Sequence of the first protein:
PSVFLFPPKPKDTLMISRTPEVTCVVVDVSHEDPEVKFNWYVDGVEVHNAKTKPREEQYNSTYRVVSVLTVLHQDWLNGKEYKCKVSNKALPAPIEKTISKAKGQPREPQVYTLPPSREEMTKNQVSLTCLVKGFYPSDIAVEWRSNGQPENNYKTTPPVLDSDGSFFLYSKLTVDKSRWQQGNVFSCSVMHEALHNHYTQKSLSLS

Sequence of the second protein:
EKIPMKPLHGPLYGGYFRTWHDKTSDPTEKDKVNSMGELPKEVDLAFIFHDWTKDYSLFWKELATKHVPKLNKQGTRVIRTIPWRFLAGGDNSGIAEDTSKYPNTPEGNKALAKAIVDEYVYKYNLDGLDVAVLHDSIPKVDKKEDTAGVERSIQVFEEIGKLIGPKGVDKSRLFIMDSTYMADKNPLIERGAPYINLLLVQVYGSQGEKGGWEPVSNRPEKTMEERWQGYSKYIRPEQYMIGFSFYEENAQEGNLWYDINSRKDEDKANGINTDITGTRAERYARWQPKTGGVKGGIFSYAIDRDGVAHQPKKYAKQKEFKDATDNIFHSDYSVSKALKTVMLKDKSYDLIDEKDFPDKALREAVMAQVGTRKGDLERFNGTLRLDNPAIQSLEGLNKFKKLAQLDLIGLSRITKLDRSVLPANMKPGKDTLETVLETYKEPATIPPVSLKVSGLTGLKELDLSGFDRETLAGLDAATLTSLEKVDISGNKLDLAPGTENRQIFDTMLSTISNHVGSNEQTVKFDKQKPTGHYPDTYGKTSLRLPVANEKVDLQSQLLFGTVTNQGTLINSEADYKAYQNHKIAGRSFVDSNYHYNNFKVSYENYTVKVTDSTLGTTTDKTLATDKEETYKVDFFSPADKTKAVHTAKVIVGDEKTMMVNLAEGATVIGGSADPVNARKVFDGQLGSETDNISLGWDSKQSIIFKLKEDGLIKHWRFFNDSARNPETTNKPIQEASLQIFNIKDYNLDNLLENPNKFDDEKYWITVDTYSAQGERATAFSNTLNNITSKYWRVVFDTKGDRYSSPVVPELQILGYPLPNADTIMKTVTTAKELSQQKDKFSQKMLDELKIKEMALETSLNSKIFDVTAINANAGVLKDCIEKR

Residue-level contacts at the interface:
Residue G215 in the second protein is in contact with residue R72 in the first protein (closest heavy-atom distance 3.7 Å).
Residue Y443 in the second protein is in contact with residue P51 in the first protein (closest heavy-atom distance 3.9 Å).
Residue Q210 in the second protein is in contact with residue Y76 in the first protein (closest heavy-atom distance 4.0 Å).
Residue T737 in the second protein is in contact with residue L89 in the first protein (closest heavy-atom distance 3.3 Å).
Residue P218 in the second protein is in contact with residue K70 in the first protein (closest heavy-atom distance 4.0 Å).
Residue W705 in the second protein is in contact with residue H90 in the first protein (closest heavy-atom distance 3.7 Å).
Residue T737 in the second protein interacts with residue D92 in the first protein (closest heavy-atom distance 3.5 Å).
Residue D682 in the second protein contacts residue S34 in the first protein (closest heavy-atom distance 3.7 Å).
Residue N700 in the second protein is in contact with residue R35 in the first protein (closest heavy-atom distance 4.2 Å).
Residue W216 in the second protein contacts residue R72 in the first protein (closest heavy-atom distance 3.2 Å).
Residue W705 in the second protein interacts with residue N214 in the first protein (closest heavy-atom distance 4.1 Å).
Residue T698 in the second protein interacts with residue T87 in the first protein (closest heavy-atom distance 4.0 Å).
Residue G704 in the second protein contacts residue I33 in the first protein (closest heavy-atom distance 3.6 Å).
Residue Q210 in the second protein is in contact with residue N77 in the first protein (closest heavy-atom distance 3.9 Å).
Residue N685 in the second protein contacts residue S34 in the first protein (closest heavy-atom distance 4.1 Å).
Residue E697 in the second protein interacts with residue H65 in the first protein (closest heavy-atom distance 4.2 Å).
Residue N685 in the second protein interacts with residue I33 in the first protein (closest heavy-atom distance 3.5 Å).
Residue S813 in the second protein contacts residue Q91 in the first protein (closest heavy-atom distance 3.1 Å).
Residue R810 in the second protein interacts with residue N95 in the first protein (closest heavy-atom distance 3.8 Å).
Residue N700 in the second protein is in contact with residue H90 in the first protein (closest heavy-atom distance 3.2 Å).
Residue W216 in the second protein interacts with residue E52 in the first protein (closest heavy-atom distance 3.6 Å).
Residue Y811 in the second protein is in contact with residue Q91 in the first protein (closest heavy-atom distance 3.7 Å).
Residue P218 in the second protein contacts residue V82 in the first protein (closest heavy-atom distance 4.1 Å).
Residue W705 in the second protein is in contact with residue H215 in the first protein (closest heavy-atom distance 3.2 Å).
Residue N700 in the second protein contacts residue I33 in the first protein (closest heavy-atom distance 2.7 Å).
Residue W216 in the second protein interacts with residue Y80 in the first protein (closest heavy-atom distance 3.8 Å).
Residue L703 in the second protein contacts residue I33 in the first protein (closest heavy-atom distance 3.3 Å).
Residue N738 in the second protein interacts with residue Q91 in the first protein (closest heavy-atom distance 3.1 Å).
Residue W705 in the second protein interacts with residue L94 in the first protein (closest heavy-atom distance 3.7 Å).
Residue N221 in the second protein is in contact with residue E52 in the first protein (closest heavy-atom distance 2.7 Å).
Residue E697 in the second protein contacts residue N66 in the first protein (closest heavy-atom distance 3.9 Å).
Residue Y811 in the second protein is in contact with residue H215 in the first protein (closest heavy-atom distance 3.2 Å).
Residue W260 in the second protein interacts with residue N77 in the first protein (closest heavy-atom distance 3.6 Å).
Residue W705 in the second protein interacts with residue L31 in the first protein (closest heavy-atom distance 3.5 Å).
Residue Y811 in the second protein contacts residue N95 in the first protein (closest heavy-atom distance 3.3 Å).
Residue G257 in the second protein is in contact with residue N77 in the first protein (closest heavy-atom distance 3.0 Å).
Residue P218 in the second protein interacts with residue R72 in the first protein (closest heavy-atom distance 3.8 Å).
Residue H138 in the second protein contacts residue Y76 in the first protein (closest heavy-atom distance 3.4 Å).
Residue T698 in the second protein contacts residue N66 in the first protein (closest heavy-atom distance 3.2 Å).
Residue S812 in the second protein interacts with residue Q91 in the first protein (closest heavy-atom distance 3.6 Å).
Residue W705 in the second protein contacts residue I33 in the first protein (closest heavy-atom distance 3.3 Å).
Residue W216 in the second protein is in contact with residue P51 in the first protein (closest heavy-atom distance 3.5 Å).
Residue V219 in the second protein is in contact with residue K70 in the first protein (closest heavy-atom distance 4.0 Å).
Residue T698 in the second protein contacts residue K68 in the first protein (closest heavy-atom distance 3.6 Å).
Residue W705 in the second protein contacts residue T30 in the first protein (closest heavy-atom distance 3.4 Å).
Residue V219 in the second protein contacts residue P71 in the first protein (closest heavy-atom distance 4.0 Å).
Residue P218 in the second protein contacts residue T69 in the first protein (closest heavy-atom distance 3.7 Å).
Residue S702 in the second protein is in contact with residue I33 in the first protein (closest heavy-atom distance 3.3 Å).
Residue G215 in the second protein is in contact with residue Y80 in the first protein (closest heavy-atom distance 3.7 Å).
Residue Y811 in the second protein interacts with residue E210 in the first protein (closest heavy-atom distance 3.5 Å).
Residue V219 in the second protein interacts with residue T69 in the first protein (closest heavy-atom distance 3.1 Å).
Residue D682 in the second protein interacts with residue I33 in the first protein (closest heavy-atom distance 3.3 Å).
Residue N738 in the second protein is in contact with residue L89 in the first protein (closest heavy-atom distance 3.4 Å).
Residue E224 in the second protein is in contact with residue R72 in the first protein (closest heavy-atom distance 3.5 Å).
Residue W705 in the second protein is in contact with residue M32 in the first protein (closest heavy-atom distance 4.0 Å).
Residue G257 in the second protein is in contact with residue S78 in the first protein (closest heavy-atom distance 3.2 Å).
Residue D139 in the second protein is in contact with residue Y76 in the first protein (closest heavy-atom distance 2.9 Å).
Residue Y811 in the second protein contacts residue L94 in the first protein (closest heavy-atom distance 3.5 Å).
Residue V684 in the second protein is in contact with residue S34 in the first protein (closest heavy-atom distance 4.1 Å).
Residue E256 in the second protein contacts residue S78 in the first protein (closest heavy-atom distance 4.1 Å).

This data describes a binding interaction between two proteins.